The following describes two proteins that form a bound complex.

Sequence of protein 1:
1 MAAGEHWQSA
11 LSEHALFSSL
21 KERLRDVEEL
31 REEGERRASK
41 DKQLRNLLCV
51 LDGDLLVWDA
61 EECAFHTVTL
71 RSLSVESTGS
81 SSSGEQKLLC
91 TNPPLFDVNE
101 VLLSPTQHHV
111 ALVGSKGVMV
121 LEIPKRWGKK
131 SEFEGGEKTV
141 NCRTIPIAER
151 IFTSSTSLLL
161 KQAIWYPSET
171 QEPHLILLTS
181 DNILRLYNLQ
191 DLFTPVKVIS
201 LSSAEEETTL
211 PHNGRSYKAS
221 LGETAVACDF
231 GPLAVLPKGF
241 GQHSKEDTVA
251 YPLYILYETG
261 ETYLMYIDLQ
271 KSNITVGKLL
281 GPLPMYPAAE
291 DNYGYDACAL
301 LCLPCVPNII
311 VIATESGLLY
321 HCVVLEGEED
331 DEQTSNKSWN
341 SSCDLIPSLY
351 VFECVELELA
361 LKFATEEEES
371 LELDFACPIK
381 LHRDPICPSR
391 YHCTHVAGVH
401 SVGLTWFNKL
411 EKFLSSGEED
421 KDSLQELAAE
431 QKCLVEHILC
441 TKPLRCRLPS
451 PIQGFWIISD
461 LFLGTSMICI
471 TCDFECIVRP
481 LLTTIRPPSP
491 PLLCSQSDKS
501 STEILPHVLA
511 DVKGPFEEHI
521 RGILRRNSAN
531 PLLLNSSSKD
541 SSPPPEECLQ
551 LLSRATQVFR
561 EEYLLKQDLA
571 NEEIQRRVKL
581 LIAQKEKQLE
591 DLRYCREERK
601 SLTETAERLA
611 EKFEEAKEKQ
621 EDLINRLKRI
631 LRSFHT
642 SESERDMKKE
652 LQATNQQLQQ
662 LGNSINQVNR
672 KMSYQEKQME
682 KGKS

Sequence of protein 2:
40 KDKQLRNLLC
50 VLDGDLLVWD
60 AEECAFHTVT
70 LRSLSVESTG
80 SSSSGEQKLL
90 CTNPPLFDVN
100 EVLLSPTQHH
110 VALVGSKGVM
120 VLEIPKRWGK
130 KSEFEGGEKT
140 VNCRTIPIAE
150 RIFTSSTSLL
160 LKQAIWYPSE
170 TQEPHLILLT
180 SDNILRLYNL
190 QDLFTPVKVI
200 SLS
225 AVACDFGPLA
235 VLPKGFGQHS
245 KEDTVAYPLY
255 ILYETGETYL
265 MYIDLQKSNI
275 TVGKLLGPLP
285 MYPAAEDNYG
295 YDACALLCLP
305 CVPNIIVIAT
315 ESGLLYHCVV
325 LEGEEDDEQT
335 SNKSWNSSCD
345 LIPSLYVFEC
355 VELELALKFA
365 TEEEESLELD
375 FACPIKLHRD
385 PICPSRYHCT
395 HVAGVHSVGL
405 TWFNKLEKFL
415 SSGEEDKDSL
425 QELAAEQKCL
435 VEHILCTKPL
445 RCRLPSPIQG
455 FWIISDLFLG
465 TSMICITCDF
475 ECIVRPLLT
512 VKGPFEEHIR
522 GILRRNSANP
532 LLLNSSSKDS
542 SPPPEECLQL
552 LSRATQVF

Residue-level contacts at the interface:
Residue D511 in protein 1 interacts with residue V120 in protein 2 (closest heavy-atom distance 3.1 Å).
Residue D511 in protein 1 contacts residue I147 in protein 2 (closest heavy-atom distance 2.5 Å).
Residue V512 in protein 1 contacts residue V118 in protein 2 (closest heavy-atom distance 0.9 Å).
Residue L509 in protein 1 is in contact with residue P146 in protein 2 (closest heavy-atom distance 1.7 Å).
Residue I504 in protein 1 interacts with residue R143 in protein 2 (closest heavy-atom distance 0.5 Å).
Residue E518 in protein 1 is in contact with residue T153 in protein 2 (closest heavy-atom distance 2.7 Å).
Residue P506 in protein 1 is in contact with residue V120 in protein 2 (closest heavy-atom distance 1.9 Å).
Residue L505 in protein 1 interacts with residue T144 in protein 2 (closest heavy-atom distance 2.1 Å).
Residue V508 in protein 1 interacts with residue L121 in protein 2 (closest heavy-atom distance 0.6 Å).
Residue P515 in protein 1 interacts with residue E149 in protein 2 (closest heavy-atom distance 0.7 Å).
Residue G514 in protein 1 interacts with residue E149 in protein 2 (closest heavy-atom distance 0.7 Å).
Residue L509 in protein 1 contacts residue I145 in protein 2 (closest heavy-atom distance 1.1 Å).
Residue L509 in protein 1 is in contact with residue T144 in protein 2 (closest heavy-atom distance 0.8 Å).
Residue H507 in protein 1 contacts residue V120 in protein 2 (closest heavy-atom distance 0.6 Å).
Residue H507 in protein 1 is in contact with residue I145 in protein 2 (closest heavy-atom distance 2.8 Å).
Residue L509 in protein 1 interacts with residue M119 in protein 2 (closest heavy-atom distance 1.8 Å).
Residue E517 in protein 1 contacts residue L95 in protein 2 (closest heavy-atom distance 2.9 Å).
Residue V512 in protein 1 is in contact with residue P146 in protein 2 (closest heavy-atom distance 2.7 Å).
Residue H507 in protein 1 is in contact with residue E122 in protein 2 (closest heavy-atom distance 3.1 Å).
Residue V512 in protein 1 contacts residue F96 in protein 2 (closest heavy-atom distance 2.3 Å).
Residue D511 in protein 1 is in contact with residue V118 in protein 2 (closest heavy-atom distance 0.6 Å).
Residue L505 in protein 1 contacts residue P146 in protein 2 (closest heavy-atom distance 2.9 Å).
Residue A510 in protein 1 is in contact with residue I147 in protein 2 (closest heavy-atom distance 1.0 Å).
Residue V508 in protein 1 interacts with residue V120 in protein 2 (closest heavy-atom distance 0.9 Å).
Residue A510 in protein 1 interacts with residue P146 in protein 2 (closest heavy-atom distance 2.2 Å).
Residue L509 in protein 1 contacts residue L121 in protein 2 (closest heavy-atom distance 2.8 Å).
Residue K513 in protein 1 is in contact with residue F152 in protein 2 (closest heavy-atom distance 0.5 Å).
Residue D511 in protein 1 is in contact with residue L175 in protein 2 (closest heavy-atom distance 2.0 Å).
Residue Q431 in protein 1 contacts residue S154 in protein 2 (closest heavy-atom distance 2.7 Å).
Residue A510 in protein 1 interacts with residue V118 in protein 2 (closest heavy-atom distance 2.6 Å).
Residue V508 in protein 1 is in contact with residue M119 in protein 2 (closest heavy-atom distance 1.5 Å).
Residue L505 in protein 1 is in contact with residue R143 in protein 2 (closest heavy-atom distance 1.2 Å).
Residue I504 in protein 1 is in contact with residue E122 in protein 2 (closest heavy-atom distance 2.6 Å).
Residue H519 in protein 1 interacts with residue L95 in protein 2 (closest heavy-atom distance 1.6 Å).
Residue E503 in protein 1 contacts residue R143 in protein 2 (closest heavy-atom distance 1.9 Å).
Residue D511 in protein 1 is in contact with residue G117 in protein 2 (closest heavy-atom distance 2.2 Å).
Residue L505 in protein 1 interacts with residue E122 in protein 2 (closest heavy-atom distance 2.8 Å).
Residue D511 in protein 1 interacts with residue M119 in protein 2 (closest heavy-atom distance 1.9 Å).
Residue F516 in protein 1 contacts residue E149 in protein 2 (closest heavy-atom distance 2.6 Å).
Residue P506 in protein 1 contacts residue I145 in protein 2 (closest heavy-atom distance 2.4 Å).
Residue H507 in protein 1 contacts residue H109 in protein 2 (closest heavy-atom distance 2.6 Å).
Residue A510 in protein 1 interacts with residue I145 in protein 2 (closest heavy-atom distance 0.6 Å).
Residue K513 in protein 1 interacts with residue V118 in protein 2 (closest heavy-atom distance 3.0 Å).
Residue V512 in protein 1 contacts residue M119 in protein 2 (closest heavy-atom distance 2.0 Å).
Residue P506 in protein 1 is in contact with residue T144 in protein 2 (closest heavy-atom distance 3.0 Å).
Residue K513 in protein 1 contacts residue E149 in protein 2 (closest heavy-atom distance 2.0 Å).
Residue P515 in protein 1 is in contact with residue L95 in protein 2 (closest heavy-atom distance 3.1 Å).
Residue E426 in protein 1 is in contact with residue S154 in protein 2 (closest heavy-atom distance 2.9 Å).
Residue A510 in protein 1 contacts residue V120 in protein 2 (closest heavy-atom distance 2.4 Å).
Residue K513 in protein 1 contacts residue I147 in protein 2 (closest heavy-atom distance 2.9 Å).
Residue D511 in protein 1 is in contact with residue A111 in protein 2 (closest heavy-atom distance 2.5 Å).
Residue L509 in protein 1 is in contact with residue V120 in protein 2 (closest heavy-atom distance 1.3 Å).
Residue F516 in protein 1 is in contact with residue L95 in protein 2 (closest heavy-atom distance 0.9 Å).
Residue K409 in protein 1 contacts residue S154 in protein 2 (closest heavy-atom distance 2.6 Å).
Residue P506 in protein 1 contacts residue R143 in protein 2 (closest heavy-atom distance 1.2 Å).
Residue P506 in protein 1 contacts residue E122 in protein 2 (closest heavy-atom distance 1.9 Å).
Residue L509 in protein 1 contacts residue N92 in protein 2 (closest heavy-atom distance 3.0 Å).
Residue V508 in protein 1 contacts residue V110 in protein 2 (closest heavy-atom distance 2.1 Å).
Residue H507 in protein 1 contacts residue L189 in protein 2 (closest heavy-atom distance 0.7 Å).
Residue L505 in protein 1 interacts with residue I145 in protein 2 (closest heavy-atom distance 0.8 Å).